Sequence of chain A:
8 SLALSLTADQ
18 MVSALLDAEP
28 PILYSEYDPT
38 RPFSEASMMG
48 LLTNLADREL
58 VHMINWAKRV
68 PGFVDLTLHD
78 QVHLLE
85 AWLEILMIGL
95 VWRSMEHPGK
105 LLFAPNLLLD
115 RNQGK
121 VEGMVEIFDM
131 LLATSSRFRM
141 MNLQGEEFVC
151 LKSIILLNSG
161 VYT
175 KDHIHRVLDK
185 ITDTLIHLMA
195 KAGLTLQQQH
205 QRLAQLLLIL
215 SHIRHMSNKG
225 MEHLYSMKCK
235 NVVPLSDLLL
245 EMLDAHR

Sequence of chain B:
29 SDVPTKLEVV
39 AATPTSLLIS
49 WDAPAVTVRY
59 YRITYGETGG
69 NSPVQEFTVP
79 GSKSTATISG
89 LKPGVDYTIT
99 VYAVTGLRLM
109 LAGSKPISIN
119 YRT

Contacts between the two chains:
Residue E33 in chain A interacts with residue F75 in chain B (closest heavy-atom distance 5.0 Å).
Residue P109 in chain A contacts residue P71 in chain B (closest heavy-atom distance 3.8 Å).
Residue V58 in chain A is in contact with residue R60 in chain B (closest heavy-atom distance 3.5 Å).
Residue V79 in chain A interacts with residue L109 in chain B (closest heavy-atom distance 3.7 Å).
Residue L242 in chain A contacts residue M108 in chain B (closest heavy-atom distance 4.1 Å).
Residue R55 in chain A is in contact with residue E74 in chain B (closest heavy-atom distance 2.9 Å).
Residue L82 in chain A interacts with residue L105 in chain B (closest heavy-atom distance 4.2 Å).
Residue I61 in chain A contacts residue L105 in chain B (closest heavy-atom distance 4.0 Å).
Residue D54 in chain A contacts residue Y58 in chain B (closest heavy-atom distance 2.9 Å).
Residue P28 in chain A interacts with residue V72 in chain B (closest heavy-atom distance 4.8 Å).
Residue V58 in chain A interacts with residue M108 in chain B (closest heavy-atom distance 4.2 Å).
Residue K65 in chain A contacts residue A110 in chain B (closest heavy-atom distance 4.8 Å).
Residue L242 in chain A contacts residue G104 in chain B (closest heavy-atom distance 4.7 Å).
Residue Q78 in chain A contacts residue L109 in chain B (closest heavy-atom distance 3.8 Å).
Residue N62 in chain A interacts with residue Y100 in chain B (closest heavy-atom distance 4.0 Å).
Residue I61 in chain A contacts residue L109 in chain B (closest heavy-atom distance 3.9 Å).
Residue K65 in chain A is in contact with residue M108 in chain B (closest heavy-atom distance 3.4 Å).
Residue V58 in chain A contacts residue Y100 in chain B (closest heavy-atom distance 4.1 Å).
Residue L30 in chain A is in contact with residue E74 in chain B (closest heavy-atom distance 2.6 Å).
Residue H59 in chain A interacts with residue E74 in chain B (closest heavy-atom distance 3.5 Å).
Residue K65 in chain A contacts residue S112 in chain B (closest heavy-atom distance 4.5 Å).
Residue E245 in chain A interacts with residue G104 in chain B (closest heavy-atom distance 3.8 Å).
Residue H59 in chain A contacts residue Y100 in chain B (closest heavy-atom distance 3.4 Å).
Residue L75 in chain A contacts residue L109 in chain B (closest heavy-atom distance 3.7 Å).
Residue E83 in chain A contacts residue L105 in chain B (closest heavy-atom distance 3.7 Å).
Residue R66 in chain A is in contact with residue K113 in chain B (closest heavy-atom distance 3.9 Å).
Residue E33 in chain A interacts with residue E74 in chain B (closest heavy-atom distance 3.9 Å).
Residue S240 in chain A interacts with residue Y58 in chain B (closest heavy-atom distance 3.5 Å).
Residue I29 in chain A contacts residue V72 in chain B (closest heavy-atom distance 3.2 Å).
Residue L30 in chain A contacts residue P71 in chain B (closest heavy-atom distance 4.6 Å).
Residue L75 in chain A contacts residue A110 in chain B (closest heavy-atom distance 3.8 Å).
Residue D54 in chain A is in contact with residue R60 in chain B (closest heavy-atom distance 2.8 Å).
Residue F70 in chain A is in contact with residue L109 in chain B (closest heavy-atom distance 4.3 Å).
Residue H59 in chain A interacts with residue T62 in chain B (closest heavy-atom distance 4.3 Å).
Residue I29 in chain A interacts with residue P71 in chain B (closest heavy-atom distance 3.4 Å).
Residue L242 in chain A is in contact with residue Y58 in chain B (closest heavy-atom distance 4.2 Å).
Residue L75 in chain A is in contact with residue R106 in chain B (closest heavy-atom distance 3.9 Å).
Residue R55 in chain A contacts residue F75 in chain B (closest heavy-atom distance 4.7 Å).
Residue I61 in chain A interacts with residue M108 in chain B (closest heavy-atom distance 3.9 Å).
Residue L82 in chain A interacts with residue L109 in chain B (closest heavy-atom distance 3.8 Å).
Residue D241 in chain A interacts with residue R57 in chain B (closest heavy-atom distance 3.0 Å).
Residue L242 in chain A contacts residue L105 in chain B (closest heavy-atom distance 4.3 Å).
Residue M246 in chain A is in contact with residue L105 in chain B (closest heavy-atom distance 3.7 Å).
Residue N51 in chain A contacts residue R60 in chain B (closest heavy-atom distance 4.6 Å).
Residue V79 in chain A contacts residue R106 in chain B (closest heavy-atom distance 4.2 Å).
Residue Y31 in chain A interacts with residue V72 in chain B (closest heavy-atom distance 3.8 Å).
Residue K65 in chain A contacts residue G111 in chain B (closest heavy-atom distance 2.8 Å).
Residue E245 in chain A is in contact with residue T103 in chain B (closest heavy-atom distance 4.0 Å).
Residue E245 in chain A contacts residue L105 in chain B (closest heavy-atom distance 3.5 Å).
Residue R55 in chain A contacts residue R60 in chain B (closest heavy-atom distance 3.5 Å).
Residue L30 in chain A is in contact with residue V72 in chain B (closest heavy-atom distance 4.2 Å).
Residue V58 in chain A contacts residue V102 in chain B (closest heavy-atom distance 3.7 Å).
Residue L242 in chain A is in contact with residue V102 in chain B (closest heavy-atom distance 4.4 Å).
Residue D241 in chain A contacts residue Y58 in chain B (closest heavy-atom distance 4.4 Å).
Residue Y31 in chain A interacts with residue Q73 in chain B (closest heavy-atom distance 3.9 Å).
Residue S240 in chain A is in contact with residue R60 in chain B (closest heavy-atom distance 4.6 Å).
Residue K65 in chain A interacts with residue L109 in chain B (closest heavy-atom distance 3.0 Å).
Residue Y31 in chain A contacts residue P71 in chain B (closest heavy-atom distance 3.8 Å).
Residue H76 in chain A is in contact with residue R106 in chain B (closest heavy-atom distance 4.7 Å).
Residue V79 in chain A contacts residue L105 in chain B (closest heavy-atom distance 3.9 Å).

The following describes two proteins that form a bound complex.